Sequence of protein 1:
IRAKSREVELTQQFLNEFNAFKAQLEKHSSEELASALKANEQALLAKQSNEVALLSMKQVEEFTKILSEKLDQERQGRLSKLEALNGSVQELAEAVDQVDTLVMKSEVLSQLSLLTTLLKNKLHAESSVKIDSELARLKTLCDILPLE

Residue-level contacts at the interface:
Residue T130 in protein 1 interacts with residue K33 in protein 2 (closest heavy-atom distance 3.3 Å).
Residue E36 in protein 1 is in contact with residue V132 in protein 2 (closest heavy-atom distance 2.7 Å).
Residue M133 in protein 1 is in contact with residue E36 in protein 2 (closest heavy-atom distance 2.9 Å).
Residue E61 in protein 1 interacts with residue R107 in protein 2 (closest heavy-atom distance 3.4 Å).
Residue E61 in protein 1 interacts with residue S159 in protein 2 (closest heavy-atom distance 3.2 Å).
Residue E112 in protein 1 interacts with residue K51 in protein 2 (closest heavy-atom distance 3.3 Å).
Residue T145 in protein 1 interacts with residue E46 in protein 2 (closest heavy-atom distance 3.2 Å).
Residue E46 in protein 1 is in contact with residue T146 in protein 2 (closest heavy-atom distance 2.3 Å).
Residue N115 in protein 1 is in contact with residue F47 in protein 2 (closest heavy-atom distance 3.4 Å).
Residue V132 in protein 1 is in contact with residue E36 in protein 2 (closest heavy-atom distance 2.7 Å).
Residue S58 in protein 1 contacts residue R107 in protein 2 (closest heavy-atom distance 2.9 Å).
Residue V125 in protein 1 is in contact with residue K33 in protein 2 (closest heavy-atom distance 3.3 Å).
Residue L141 in protein 1 is in contact with residue F43 in protein 2 (closest heavy-atom distance 3.4 Å).
Residue S159 in protein 1 contacts residue S58 in protein 2 (closest heavy-atom distance 3.5 Å).
Residue D129 in protein 1 interacts with residue K33 in protein 2 (closest heavy-atom distance 3.2 Å).
Residue H153 in protein 1 is in contact with residue Q53 in protein 2 (closest heavy-atom distance 3.1 Å).
Residue K51 in protein 1 interacts with residue E112 in protein 2 (closest heavy-atom distance 3.3 Å).
Residue Q53 in protein 1 is in contact with residue H153 in protein 2 (closest heavy-atom distance 3.1 Å).
Residue F47 in protein 1 is in contact with residue N115 in protein 2 (closest heavy-atom distance 3.4 Å).
Residue K33 in protein 1 interacts with residue V125 in protein 2 (closest heavy-atom distance 3.3 Å).
Residue R107 in protein 1 interacts with residue S58 in protein 2 (closest heavy-atom distance 2.9 Å).
Residue S139 in protein 1 interacts with residue L39 in protein 2 (closest heavy-atom distance 3.4 Å).
Residue T93 in protein 1 contacts residue N69 in protein 2 (closest heavy-atom distance 3.1 Å).
Residue L152 in protein 1 interacts with residue H57 in protein 2 (closest heavy-atom distance 2.6 Å).
Residue S159 in protein 1 contacts residue E61 in protein 2 (closest heavy-atom distance 3.2 Å).
Residue E36 in protein 1 contacts residue M133 in protein 2 (closest heavy-atom distance 2.9 Å).
Residue E46 in protein 1 contacts residue T145 in protein 2 (closest heavy-atom distance 3.2 Å).
Residue N69 in protein 1 is in contact with residue T93 in protein 2 (closest heavy-atom distance 3.1 Å).
Residue N79 in protein 1 contacts residue A82 in protein 2 (closest heavy-atom distance 3.3 Å).
Residue E46 in protein 1 contacts residue K149 in protein 2 (closest heavy-atom distance 2.7 Å).
Residue F43 in protein 1 is in contact with residue L141 in protein 2 (closest heavy-atom distance 3.4 Å).
Residue L62 in protein 1 is in contact with residue D101 in protein 2 (closest heavy-atom distance 3.5 Å).
Residue T146 in protein 1 contacts residue E46 in protein 2 (closest heavy-atom distance 2.3 Å).
Residue T145 in protein 1 interacts with residue F43 in protein 2 (closest heavy-atom distance 3.3 Å).
Residue H57 in protein 1 interacts with residue S159 in protein 2 (closest heavy-atom distance 3.4 Å).
Residue L138 in protein 1 interacts with residue L39 in protein 2 (closest heavy-atom distance 3.5 Å).
Residue L100 in protein 1 interacts with residue E61 in protein 2 (closest heavy-atom distance 3.4 Å).
Residue L39 in protein 1 is in contact with residue S139 in protein 2 (closest heavy-atom distance 3.4 Å).
Residue M133 in protein 1 is in contact with residue T40 in protein 2 (closest heavy-atom distance 3.1 Å).
Residue E61 in protein 1 interacts with residue L100 in protein 2 (closest heavy-atom distance 3.4 Å).
Residue T145 in protein 1 interacts with residue F47 in protein 2 (closest heavy-atom distance 3.5 Å).
Residue S159 in protein 1 interacts with residue H57 in protein 2 (closest heavy-atom distance 3.4 Å).
Residue N79 in protein 1 interacts with residue M86 in protein 2 (closest heavy-atom distance 3.4 Å).
Residue K33 in protein 1 contacts residue V128 in protein 2 (closest heavy-atom distance 2.2 Å).
Residue L54 in protein 1 is in contact with residue L152 in protein 2 (closest heavy-atom distance 3.5 Å).
Residue T40 in protein 1 contacts residue M133 in protein 2 (closest heavy-atom distance 3.1 Å).
Residue M86 in protein 1 contacts residue N79 in protein 2 (closest heavy-atom distance 3.4 Å).
Residue L152 in protein 1 is in contact with residue L54 in protein 2 (closest heavy-atom distance 3.5 Å).
Residue F47 in protein 1 is in contact with residue T145 in protein 2 (closest heavy-atom distance 3.5 Å).
Residue S58 in protein 1 contacts residue S159 in protein 2 (closest heavy-atom distance 3.5 Å).
Residue V128 in protein 1 is in contact with residue K33 in protein 2 (closest heavy-atom distance 2.2 Å).
Residue K33 in protein 1 is in contact with residue T130 in protein 2 (closest heavy-atom distance 3.3 Å).
Residue F43 in protein 1 interacts with residue T145 in protein 2 (closest heavy-atom distance 3.3 Å).
Residue A82 in protein 1 is in contact with residue N79 in protein 2 (closest heavy-atom distance 3.3 Å).
Residue K149 in protein 1 interacts with residue E46 in protein 2 (closest heavy-atom distance 2.7 Å).
Residue H57 in protein 1 interacts with residue L152 in protein 2 (closest heavy-atom distance 2.6 Å).
Residue D101 in protein 1 is in contact with residue L62 in protein 2 (closest heavy-atom distance 3.5 Å).
Residue R107 in protein 1 interacts with residue E61 in protein 2 (closest heavy-atom distance 3.4 Å).
Residue L39 in protein 1 is in contact with residue L138 in protein 2 (closest heavy-atom distance 3.5 Å).
Residue K33 in protein 1 contacts residue D129 in protein 2 (closest heavy-atom distance 3.2 Å).

Sequence of protein 2:
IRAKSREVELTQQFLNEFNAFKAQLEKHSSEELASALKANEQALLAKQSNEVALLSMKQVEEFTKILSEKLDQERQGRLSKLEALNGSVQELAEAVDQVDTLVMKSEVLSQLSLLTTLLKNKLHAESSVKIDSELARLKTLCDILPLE

These two protein chains interact to form a complex.